Interface contacts:
Residue R43 in chain B contacts residue R6 in chain A (closest heavy-atom distance 3.8 Å).
Residue V49 in chain B interacts with residue L32 in chain A (closest heavy-atom distance 3.8 Å).
Residue I42 in chain B is in contact with residue R24 in chain A (closest heavy-atom distance 3.9 Å).
Residue P5 in chain B is in contact with residue E45 in chain A (closest heavy-atom distance 3.7 Å).
Residue K33 in chain B is in contact with residue E45 in chain A (closest heavy-atom distance 2.9 Å).
Residue L32 in chain B is in contact with residue S48 in chain A (closest heavy-atom distance 3.7 Å).
Residue S48 in chain B is in contact with residue L32 in chain A (closest heavy-atom distance 3.8 Å).
Residue S48 in chain B is in contact with residue K33 in chain A (closest heavy-atom distance 3.0 Å).
Residue P5 in chain B is in contact with residue V44 in chain A (closest heavy-atom distance 3.6 Å).
Residue E45 in chain B is in contact with residue P5 in chain A (closest heavy-atom distance 3.7 Å).
Residue L37 in chain B is in contact with residue L41 in chain A (closest heavy-atom distance 3.0 Å).
Residue E45 in chain B contacts residue K33 in chain A (closest heavy-atom distance 2.9 Å).
Residue R46 in chain B contacts residue P5 in chain A (closest heavy-atom distance 2.9 Å).
Residue Y15 in chain B interacts with residue M53 in chain A (closest heavy-atom distance 3.9 Å).
Residue R36 in chain B is in contact with residue L41 in chain A (closest heavy-atom distance 3.3 Å).
Residue M3 in chain B is in contact with residue R46 in chain A (closest heavy-atom distance 2.9 Å).
Residue L41 in chain B contacts residue V35 in chain A (closest heavy-atom distance 3.9 Å).
Residue V44 in chain B contacts residue K33 in chain A (closest heavy-atom distance 3.5 Å).
Residue V44 in chain B is in contact with residue P5 in chain A (closest heavy-atom distance 3.6 Å).
Residue T12 in chain B is in contact with residue V44 in chain A (closest heavy-atom distance 3.5 Å).
Residue L32 in chain B interacts with residue L52 in chain A (closest heavy-atom distance 3.8 Å).
Residue K31 in chain B contacts residue L52 in chain A (closest heavy-atom distance 3.9 Å).
Residue R6 in chain B is in contact with residue V44 in chain A (closest heavy-atom distance 3.4 Å).
Residue P5 in chain B is in contact with residue R46 in chain A (closest heavy-atom distance 2.7 Å).
Residue Y26 in chain B contacts residue L52 in chain A (closest heavy-atom distance 3.7 Å).
Residue I42 in chain B is in contact with residue V35 in chain A (closest heavy-atom distance 3.4 Å).
Residue A7 in chain B interacts with residue R43 in chain A (closest heavy-atom distance 3.4 Å).
Residue V44 in chain B contacts residue A7 in chain A (closest heavy-atom distance 2.7 Å).
Residue E45 in chain B contacts residue R6 in chain A (closest heavy-atom distance 3.4 Å).
Residue K33 in chain B interacts with residue V44 in chain A (closest heavy-atom distance 3.5 Å).
Residue L52 in chain B contacts residue L16 in chain A (closest heavy-atom distance 3.9 Å).
Residue R6 in chain B contacts residue E45 in chain A (closest heavy-atom distance 3.5 Å).
Residue V44 in chain B contacts residue T12 in chain A (closest heavy-atom distance 3.6 Å).
Residue V35 in chain B contacts residue R43 in chain A (closest heavy-atom distance 2.8 Å).
Residue R43 in chain B is in contact with residue V35 in chain A (closest heavy-atom distance 2.8 Å).
Residue L52 in chain B is in contact with residue Y26 in chain A (closest heavy-atom distance 3.9 Å).
Residue R43 in chain B contacts residue S8 in chain A (closest heavy-atom distance 3.7 Å).
Residue V35 in chain B is in contact with residue E45 in chain A (closest heavy-atom distance 3.7 Å).
Residue A7 in chain B is in contact with residue V44 in chain A (closest heavy-atom distance 2.6 Å).
Residue P4 in chain B contacts residue R46 in chain A (closest heavy-atom distance 3.6 Å).
Residue R43 in chain B contacts residue A34 in chain A (closest heavy-atom distance 3.2 Å).
Residue L41 in chain B is in contact with residue R36 in chain A (closest heavy-atom distance 3.4 Å).
Residue R43 in chain B is in contact with residue A7 in chain A (closest heavy-atom distance 3.3 Å).
Residue R6 in chain B contacts residue R43 in chain A (closest heavy-atom distance 3.5 Å).
Residue L41 in chain B is in contact with residue L37 in chain A (closest heavy-atom distance 3.0 Å).
Residue L16 in chain B interacts with residue V49 in chain A (closest heavy-atom distance 3.8 Å).
Residue L32 in chain B is in contact with residue V49 in chain A (closest heavy-atom distance 3.8 Å).
Residue M53 in chain B contacts residue L16 in chain A (closest heavy-atom distance 3.5 Å).
Residue V35 in chain B contacts residue I42 in chain A (closest heavy-atom distance 3.4 Å).
Residue E45 in chain B is in contact with residue V35 in chain A (closest heavy-atom distance 3.6 Å).
Residue V44 in chain B interacts with residue R6 in chain A (closest heavy-atom distance 3.3 Å).
Residue S8 in chain B interacts with residue R43 in chain A (closest heavy-atom distance 3.6 Å).
Residue M3 in chain B is in contact with residue V49 in chain A (closest heavy-atom distance 3.7 Å).
Residue R46 in chain B is in contact with residue P4 in chain A (closest heavy-atom distance 3.4 Å).
Residue R46 in chain B is in contact with residue M3 in chain A (closest heavy-atom distance 3.0 Å).
Residue A34 in chain B contacts residue R43 in chain A (closest heavy-atom distance 3.1 Å).
Residue L52 in chain B is in contact with residue L32 in chain A (closest heavy-atom distance 3.8 Å).
Residue M53 in chain B interacts with residue Y15 in chain A (closest heavy-atom distance 3.4 Å).
Residue L16 in chain B contacts residue M53 in chain A (closest heavy-atom distance 3.9 Å).
Residue K33 in chain B is in contact with residue S48 in chain A (closest heavy-atom distance 3.0 Å).

Sequence of chain A:
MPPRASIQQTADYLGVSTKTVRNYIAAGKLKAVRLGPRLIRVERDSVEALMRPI

Sequence of chain B:
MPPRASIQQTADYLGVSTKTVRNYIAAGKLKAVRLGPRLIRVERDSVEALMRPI

This data describes a binding interaction between two proteins.